Sequence of protein 2:
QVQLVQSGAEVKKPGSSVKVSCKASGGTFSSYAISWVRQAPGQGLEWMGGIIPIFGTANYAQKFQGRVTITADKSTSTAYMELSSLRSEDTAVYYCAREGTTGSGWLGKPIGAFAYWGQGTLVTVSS

Sequence of protein 1:
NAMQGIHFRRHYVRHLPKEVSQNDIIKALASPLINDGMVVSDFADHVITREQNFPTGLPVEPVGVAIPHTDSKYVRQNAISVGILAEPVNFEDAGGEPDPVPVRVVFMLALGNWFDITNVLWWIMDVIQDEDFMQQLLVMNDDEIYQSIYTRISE

These two protein chains interact to form a complex.

Residue-level contacts at the interface:
Residue W122 in protein 1 interacts with residue L107 in protein 2 (closest heavy-atom distance 2.9 Å).
Residue T118 in protein 1 is in contact with residue I52 in protein 2 (closest heavy-atom distance 3.8 Å).
Residue L121 in protein 1 is in contact with residue F55 in protein 2 (closest heavy-atom distance 4.1 Å).
Residue T118 in protein 1 is in contact with residue Y32 in protein 2 (closest heavy-atom distance 4.1 Å).
Residue W122 in protein 1 interacts with residue K109 in protein 2 (closest heavy-atom distance 3.3 Å).
Residue H69 in protein 1 is in contact with residue F55 in protein 2 (closest heavy-atom distance 3.7 Å).
Residue L121 in protein 1 is in contact with residue I52 in protein 2 (closest heavy-atom distance 4.7 Å).
Residue N1 in protein 1 is in contact with residue K109 in protein 2 (closest heavy-atom distance 4.1 Å).
Residue F115 in protein 1 is in contact with residue S35 in protein 2 (closest heavy-atom distance 4.4 Å).
Residue W122 in protein 1 is in contact with residue Y32 in protein 2 (closest heavy-atom distance 4.1 Å).
Residue W114 in protein 1 is in contact with residue I52 in protein 2 (closest heavy-atom distance 4.0 Å).
Residue F115 in protein 1 interacts with residue W47 in protein 2 (closest heavy-atom distance 3.6 Å).
Residue F115 in protein 1 interacts with residue G112 in protein 2 (closest heavy-atom distance 4.5 Å).
Residue P55 in protein 1 contacts residue I54 in protein 2 (closest heavy-atom distance 4.4 Å).
Residue G95 in protein 1 contacts residue I54 in protein 2 (closest heavy-atom distance 3.9 Å).
Residue W114 in protein 1 interacts with residue S35 in protein 2 (closest heavy-atom distance 4.1 Å).
Residue F115 in protein 1 contacts residue F114 in protein 2 (closest heavy-atom distance 4.3 Å).
Residue G96 in protein 1 contacts residue K74 in protein 2 (closest heavy-atom distance 4.7 Å).
Residue F54 in protein 1 interacts with residue G56 in protein 2 (closest heavy-atom distance 3.6 Å).
Residue T56 in protein 1 is in contact with residue F55 in protein 2 (closest heavy-atom distance 4.3 Å).
Residue N119 in protein 1 is in contact with residue K109 in protein 2 (closest heavy-atom distance 2.8 Å).
Residue F54 in protein 1 is in contact with residue T57 in protein 2 (closest heavy-atom distance 2.9 Å).
Residue N119 in protein 1 is in contact with residue P110 in protein 2 (closest heavy-atom distance 3.2 Å).
Residue F54 in protein 1 is in contact with residue F55 in protein 2 (closest heavy-atom distance 3.3 Å).
Residue G95 in protein 1 is in contact with residue K74 in protein 2 (closest heavy-atom distance 3.3 Å).
Residue A2 in protein 1 is in contact with residue K109 in protein 2 (closest heavy-atom distance 3.7 Å).
Residue R50 in protein 1 is in contact with residue F55 in protein 2 (closest heavy-atom distance 4.5 Å).
Residue T118 in protein 1 is in contact with residue E99 in protein 2 (closest heavy-atom distance 2.6 Å).
Residue A94 in protein 1 contacts residue K74 in protein 2 (closest heavy-atom distance 4.1 Å).
Residue W114 in protein 1 contacts residue T57 in protein 2 (closest heavy-atom distance 4.8 Å).
Residue W114 in protein 1 interacts with residue A33 in protein 2 (closest heavy-atom distance 3.8 Å).
Residue I117 in protein 1 is in contact with residue F55 in protein 2 (closest heavy-atom distance 3.7 Å).
Residue W114 in protein 1 is in contact with residue N59 in protein 2 (closest heavy-atom distance 3.6 Å).
Residue T118 in protein 1 contacts residue A33 in protein 2 (closest heavy-atom distance 3.9 Å).
Residue T118 in protein 1 contacts residue P110 in protein 2 (closest heavy-atom distance 3.4 Å).
Residue W114 in protein 1 is in contact with residue I34 in protein 2 (closest heavy-atom distance 4.3 Å).
Residue W114 in protein 1 is in contact with residue W47 in protein 2 (closest heavy-atom distance 4.1 Å).
Residue L121 in protein 1 interacts with residue S31 in protein 2 (closest heavy-atom distance 3.8 Å).
Residue I117 in protein 1 contacts residue I52 in protein 2 (closest heavy-atom distance 3.6 Å).
Residue S72 in protein 1 is in contact with residue N59 in protein 2 (closest heavy-atom distance 4.2 Å).
Residue L121 in protein 1 is in contact with residue I54 in protein 2 (closest heavy-atom distance 3.8 Å).
Residue T118 in protein 1 contacts residue S31 in protein 2 (closest heavy-atom distance 3.4 Å).
Residue A94 in protein 1 is in contact with residue I54 in protein 2 (closest heavy-atom distance 3.5 Å).
Residue W122 in protein 1 interacts with residue P110 in protein 2 (closest heavy-atom distance 3.7 Å).
Residue W114 in protein 1 contacts residue I51 in protein 2 (closest heavy-atom distance 3.4 Å).
Residue L58 in protein 1 contacts residue I54 in protein 2 (closest heavy-atom distance 4.9 Å).
Residue R50 in protein 1 interacts with residue T57 in protein 2 (closest heavy-atom distance 3.0 Å).
Residue F115 in protein 1 contacts residue E99 in protein 2 (closest heavy-atom distance 4.8 Å).
Residue W122 in protein 1 contacts residue G108 in protein 2 (closest heavy-atom distance 3.3 Å).
Residue I67 in protein 1 contacts residue F55 in protein 2 (closest heavy-atom distance 4.5 Å).
Residue W114 in protein 1 contacts residue G50 in protein 2 (closest heavy-atom distance 3.4 Å).